Sequence of the first protein:
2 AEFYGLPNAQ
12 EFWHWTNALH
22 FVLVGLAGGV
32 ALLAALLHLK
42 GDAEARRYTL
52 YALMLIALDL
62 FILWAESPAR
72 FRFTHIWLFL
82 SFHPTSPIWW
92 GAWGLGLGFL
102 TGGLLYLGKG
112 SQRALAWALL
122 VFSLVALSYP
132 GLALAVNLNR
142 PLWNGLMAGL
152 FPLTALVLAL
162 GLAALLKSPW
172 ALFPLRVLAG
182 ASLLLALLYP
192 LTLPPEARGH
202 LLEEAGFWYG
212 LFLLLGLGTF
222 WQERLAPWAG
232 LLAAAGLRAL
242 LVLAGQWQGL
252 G

The following describes two proteins that form a bound complex.

Contacts between the two chains:
Residue N140 in the first protein contacts residue P101 in the second protein (closest heavy-atom distance 3.5 Å).
Residue G6 in the first protein is in contact with residue F34 in the second protein (closest heavy-atom distance 3.5 Å).
Residue W78 in the first protein contacts residue K89 in the second protein (closest heavy-atom distance 3.5 Å).
Residue Y5 in the first protein is in contact with residue I38 in the second protein (closest heavy-atom distance 2.9 Å).
Residue T75 in the first protein contacts residue I91 in the second protein (closest heavy-atom distance 3.4 Å).
Residue N140 in the first protein contacts residue Q169 in the second protein (closest heavy-atom distance 3.5 Å).
Residue S87 in the first protein is in contact with residue C70 in the second protein (closest heavy-atom distance 3.5 Å).
Residue H84 in the first protein is in contact with residue P71 in the second protein (closest heavy-atom distance 2.7 Å).
Residue R73 in the first protein interacts with residue C90 in the second protein (closest heavy-atom distance 2.8 Å).
Residue F13 in the first protein is in contact with residue I97 in the second protein (closest heavy-atom distance 3.3 Å).
Residue G252 in the first protein is in contact with residue S190 in the second protein (closest heavy-atom distance 2.6 Å).
Residue R141 in the first protein is in contact with residue I97 in the second protein (closest heavy-atom distance 3.0 Å).
Residue N9 in the first protein is in contact with residue R105 in the second protein (closest heavy-atom distance 3.3 Å).
Residue Y5 in the first protein interacts with residue G15 in the second protein (closest heavy-atom distance 3.1 Å).
Residue N140 in the first protein is in contact with residue C100 in the second protein (closest heavy-atom distance 2.9 Å).
Residue L79 in the first protein interacts with residue P71 in the second protein (closest heavy-atom distance 3.4 Å).
Residue R141 in the first protein is in contact with residue A98 in the second protein (closest heavy-atom distance 2.8 Å).
Residue A70 in the first protein is in contact with residue I91 in the second protein (closest heavy-atom distance 3.5 Å).
Residue N9 in the first protein contacts residue F34 in the second protein (closest heavy-atom distance 2.8 Å).
Residue S87 in the first protein is in contact with residue V69 in the second protein (closest heavy-atom distance 2.9 Å).
Residue E3 in the first protein interacts with residue R39 in the second protein (closest heavy-atom distance 3.4 Å).
Residue R73 in the first protein is in contact with residue Y112 in the second protein (closest heavy-atom distance 3.4 Å).
Residue S87 in the first protein contacts residue P68 in the second protein (closest heavy-atom distance 3.5 Å).
Residue N140 in the first protein interacts with residue A99 in the second protein (closest heavy-atom distance 3.5 Å).
Residue T75 in the first protein interacts with residue K88 in the second protein (closest heavy-atom distance 2.5 Å).
Residue W78 in the first protein interacts with residue K88 in the second protein (closest heavy-atom distance 3.5 Å).
Residue H84 in the first protein is in contact with residue T72 in the second protein (closest heavy-atom distance 3.3 Å).
Residue N138 in the first protein contacts residue A98 in the second protein (closest heavy-atom distance 3.3 Å).
Residue Y5 in the first protein contacts residue W37 in the second protein (closest heavy-atom distance 3.4 Å).
Residue L139 in the first protein contacts residue Q169 in the second protein (closest heavy-atom distance 3.3 Å).
Residue N138 in the first protein contacts residue A99 in the second protein (closest heavy-atom distance 3.0 Å).
Residue G252 in the first protein contacts residue E189 in the second protein (closest heavy-atom distance 3.0 Å).
Residue P69 in the first protein contacts residue L107 in the second protein (closest heavy-atom distance 3.5 Å).
Residue W78 in the first protein contacts residue T72 in the second protein (closest heavy-atom distance 3.6 Å).
Residue W90 in the first protein is in contact with residue P71 in the second protein (closest heavy-atom distance 3.0 Å).
Residue N140 in the first protein is in contact with residue R166 in the second protein (closest heavy-atom distance 3.3 Å).
Residue Q249 in the first protein contacts residue R166 in the second protein (closest heavy-atom distance 2.6 Å).
Residue A2 in the first protein interacts with residue E40 in the second protein (closest heavy-atom distance 3.3 Å).
Residue E3 in the first protein is in contact with residue E40 in the second protein (closest heavy-atom distance 2.7 Å).
Residue T86 in the first protein is in contact with residue P68 in the second protein (closest heavy-atom distance 2.7 Å).
Residue N140 in the first protein contacts residue A98 in the second protein (closest heavy-atom distance 2.9 Å).
Residue L7 in the first protein is in contact with residue F34 in the second protein (closest heavy-atom distance 3.4 Å).
Residue S82 in the first protein contacts residue T72 in the second protein (closest heavy-atom distance 3.1 Å).
Residue F4 in the first protein is in contact with residue I38 in the second protein (closest heavy-atom distance 3.1 Å).
Residue R73 in the first protein is in contact with residue G111 in the second protein (closest heavy-atom distance 2.9 Å).
Residue V137 in the first protein interacts with residue V69 in the second protein (closest heavy-atom distance 3.5 Å).
Residue Q249 in the first protein interacts with residue C100 in the second protein (closest heavy-atom distance 3.1 Å).
Residue A70 in the first protein is in contact with residue G111 in the second protein (closest heavy-atom distance 3.4 Å).
Residue Q249 in the first protein is in contact with residue D103 in the second protein (closest heavy-atom distance 3.0 Å).
Residue R73 in the first protein is in contact with residue P87 in the second protein (closest heavy-atom distance 2.8 Å).
Residue A10 in the first protein contacts residue D103 in the second protein (closest heavy-atom distance 3.3 Å).
Residue W14 in the first protein interacts with residue C93 in the second protein (closest heavy-atom distance 2.5 Å).
Residue T75 in the first protein contacts residue C90 in the second protein (closest heavy-atom distance 2.7 Å).
Residue S87 in the first protein contacts residue P71 in the second protein (closest heavy-atom distance 3.3 Å).
Residue H84 in the first protein is in contact with residue G73 in the second protein (closest heavy-atom distance 3.4 Å).
Residue P8 in the first protein contacts residue W37 in the second protein (closest heavy-atom distance 3.4 Å).
Residue Q249 in the first protein contacts residue P101 in the second protein (closest heavy-atom distance 3.4 Å).
Residue N9 in the first protein is in contact with residue D103 in the second protein (closest heavy-atom distance 3.0 Å).
Residue S68 in the first protein contacts residue I91 in the second protein (closest heavy-atom distance 2.9 Å).
Residue L7 in the first protein contacts residue W37 in the second protein (closest heavy-atom distance 3.6 Å).

Sequence of the second protein:
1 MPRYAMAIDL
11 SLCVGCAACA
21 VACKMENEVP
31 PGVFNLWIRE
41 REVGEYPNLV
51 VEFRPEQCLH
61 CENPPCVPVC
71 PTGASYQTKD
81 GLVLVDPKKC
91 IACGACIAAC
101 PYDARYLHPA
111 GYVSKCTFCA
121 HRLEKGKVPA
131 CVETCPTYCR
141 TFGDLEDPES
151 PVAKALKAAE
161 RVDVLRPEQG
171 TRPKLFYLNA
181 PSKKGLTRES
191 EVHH